The following describes two proteins that form a bound complex.

Sequence of the first protein:
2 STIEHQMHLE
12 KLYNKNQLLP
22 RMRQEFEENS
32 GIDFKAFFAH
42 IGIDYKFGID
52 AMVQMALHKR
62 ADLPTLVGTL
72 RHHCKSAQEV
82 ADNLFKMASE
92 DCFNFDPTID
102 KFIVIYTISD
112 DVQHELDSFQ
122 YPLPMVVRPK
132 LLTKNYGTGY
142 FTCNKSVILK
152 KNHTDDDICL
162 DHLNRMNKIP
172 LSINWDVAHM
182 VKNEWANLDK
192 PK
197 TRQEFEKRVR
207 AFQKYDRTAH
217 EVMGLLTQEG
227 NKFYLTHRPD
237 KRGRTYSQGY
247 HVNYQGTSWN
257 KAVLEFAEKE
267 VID

Interface contacts:
Residue K57 in the second protein is in contact with residue D177 in the first protein (closest heavy-atom distance 2.7 Å).
Residue Y223 in the second protein interacts with residue L64 in the first protein (closest heavy-atom distance 3.4 Å).
Residue G201 in the second protein is in contact with residue D158 in the first protein (closest heavy-atom distance 3.3 Å).
Residue R257 in the second protein is in contact with residue C160 in the first protein (closest heavy-atom distance 3.5 Å).
Residue E48 in the second protein is in contact with residue S254 in the first protein (closest heavy-atom distance 3.4 Å).
Residue V256 in the second protein contacts residue R166 in the first protein (closest heavy-atom distance 3.6 Å).
Residue N349 in the second protein contacts residue E266 in the first protein (closest heavy-atom distance 3.1 Å).
Residue R257 in the second protein contacts residue D162 in the first protein (closest heavy-atom distance 2.5 Å).
Residue H245 in the second protein interacts with residue R238 in the first protein (closest heavy-atom distance 3.0 Å).
Residue R253 in the second protein contacts residue H163 in the first protein (closest heavy-atom distance 3.5 Å).
Residue H245 in the second protein interacts with residue R240 in the first protein (closest heavy-atom distance 3.2 Å).
Residue F202 in the second protein interacts with residue I159 in the first protein (closest heavy-atom distance 3.4 Å).
Residue N203 in the second protein contacts residue D158 in the first protein (closest heavy-atom distance 2.9 Å).
Residue G69 in the second protein interacts with residue E261 in the first protein (closest heavy-atom distance 3.4 Å).
Residue K288 in the second protein contacts residue D158 in the first protein (closest heavy-atom distance 3.0 Å).
Residue Y53 in the second protein interacts with residue D177 in the first protein (closest heavy-atom distance 2.7 Å).
Residue R44 in the second protein contacts residue L189 in the first protein (closest heavy-atom distance 3.5 Å).
Residue N349 in the second protein contacts residue I268 in the first protein (closest heavy-atom distance 3.1 Å).
Residue L219 in the second protein contacts residue F86 in the first protein (closest heavy-atom distance 3.5 Å).
Residue R305 in the second protein contacts residue D162 in the first protein (closest heavy-atom distance 3.5 Å).
Residue R7 in the second protein is in contact with residue D269 in the first protein (closest heavy-atom distance 2.8 Å).
Residue Y205 in the second protein is in contact with residue T155 in the first protein (closest heavy-atom distance 3.4 Å).
Residue H341 in the second protein contacts residue Y242 in the first protein (closest heavy-atom distance 3.3 Å).
Residue C225 in the second protein interacts with residue V68 in the first protein (closest heavy-atom distance 3.4 Å).
Residue G249 in the second protein contacts residue G239 in the first protein (closest heavy-atom distance 3.3 Å).
Residue E214 in the second protein is in contact with residue R72 in the first protein (closest heavy-atom distance 2.7 Å).
Residue Y350 in the second protein is in contact with residue E266 in the first protein (closest heavy-atom distance 2.7 Å).
Residue Y223 in the second protein interacts with residue D101 in the first protein (closest heavy-atom distance 2.9 Å).
Residue F218 in the second protein interacts with residue L64 in the first protein (closest heavy-atom distance 3.3 Å).
Residue V216 in the second protein contacts residue Q79 in the first protein (closest heavy-atom distance 3.0 Å).
Residue F218 in the second protein interacts with residue A82 in the first protein (closest heavy-atom distance 3.5 Å).
Residue R253 in the second protein contacts residue G239 in the first protein (closest heavy-atom distance 3.0 Å).
Residue Y205 in the second protein contacts residue D157 in the first protein (closest heavy-atom distance 2.7 Å).
Residue T339 in the second protein contacts residue Q251 in the first protein (closest heavy-atom distance 3.1 Å).
Residue V204 in the second protein is in contact with residue R238 in the first protein (closest heavy-atom distance 3.5 Å).
Residue N242 in the second protein contacts residue R238 in the first protein (closest heavy-atom distance 3.1 Å).
Residue H217 in the second protein contacts residue Q79 in the first protein (closest heavy-atom distance 2.7 Å).
Residue H341 in the second protein contacts residue T241 in the first protein (closest heavy-atom distance 3.4 Å).
Residue F218 in the second protein contacts residue F86 in the first protein (closest heavy-atom distance 3.5 Å).
Residue H336 in the second protein contacts residue E264 in the first protein (closest heavy-atom distance 2.7 Å).
Residue D260 in the second protein contacts residue R166 in the first protein (closest heavy-atom distance 3.4 Å).
Residue K207 in the second protein contacts residue K152 in the first protein (closest heavy-atom distance 2.8 Å).
Residue F202 in the second protein is in contact with residue G239 in the first protein (closest heavy-atom distance 3.3 Å).
Residue G69 in the second protein contacts residue F262 in the first protein (closest heavy-atom distance 2.8 Å).
Residue Y205 in the second protein contacts residue K237 in the first protein (closest heavy-atom distance 3.5 Å).
Residue T339 in the second protein contacts residue Y250 in the first protein (closest heavy-atom distance 3.3 Å).
Residue D248 in the second protein is in contact with residue R240 in the first protein (closest heavy-atom distance 2.7 Å).
Residue N203 in the second protein interacts with residue D157 in the first protein (closest heavy-atom distance 3.5 Å).
Residue V216 in the second protein is in contact with residue A82 in the first protein (closest heavy-atom distance 3.5 Å).
Residue A50 in the second protein is in contact with residue A258 in the first protein (closest heavy-atom distance 3.5 Å).
Residue I68 in the second protein contacts residue E266 in the first protein (closest heavy-atom distance 2.9 Å).
Residue P67 in the second protein contacts residue E266 in the first protein (closest heavy-atom distance 3.4 Å).
Residue P348 in the second protein interacts with residue I268 in the first protein (closest heavy-atom distance 3.5 Å).
Residue R305 in the second protein interacts with residue D158 in the first protein (closest heavy-atom distance 2.7 Å).
Residue I68 in the second protein contacts residue K265 in the first protein (closest heavy-atom distance 3.1 Å).
Residue V337 in the second protein is in contact with residue M167 in the first protein (closest heavy-atom distance 3.4 Å).
Residue D224 in the second protein is in contact with residue P65 in the first protein (closest heavy-atom distance 3.5 Å).
Residue L347 in the second protein is in contact with residue E266 in the first protein (closest heavy-atom distance 3.6 Å).
Residue S246 in the second protein interacts with residue R238 in the first protein (closest heavy-atom distance 3.5 Å).
Residue D200 in the second protein interacts with residue C160 in the first protein (closest heavy-atom distance 3.4 Å).

Sequence of the second protein:
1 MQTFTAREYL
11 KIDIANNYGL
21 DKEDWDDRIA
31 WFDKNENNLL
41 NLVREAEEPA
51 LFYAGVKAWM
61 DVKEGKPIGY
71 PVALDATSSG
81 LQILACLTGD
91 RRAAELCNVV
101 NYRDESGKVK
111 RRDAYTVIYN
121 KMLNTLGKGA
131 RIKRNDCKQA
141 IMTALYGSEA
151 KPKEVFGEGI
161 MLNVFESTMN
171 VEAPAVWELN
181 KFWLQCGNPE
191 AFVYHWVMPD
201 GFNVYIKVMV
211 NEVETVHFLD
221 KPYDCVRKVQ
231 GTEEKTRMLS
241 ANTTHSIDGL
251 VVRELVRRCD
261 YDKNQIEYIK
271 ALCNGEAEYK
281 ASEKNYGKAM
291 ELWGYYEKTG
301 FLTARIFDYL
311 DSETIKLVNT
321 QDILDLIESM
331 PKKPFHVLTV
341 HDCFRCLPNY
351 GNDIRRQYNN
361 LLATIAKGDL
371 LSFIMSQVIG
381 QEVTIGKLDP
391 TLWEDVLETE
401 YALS